Sequence of protein 1:
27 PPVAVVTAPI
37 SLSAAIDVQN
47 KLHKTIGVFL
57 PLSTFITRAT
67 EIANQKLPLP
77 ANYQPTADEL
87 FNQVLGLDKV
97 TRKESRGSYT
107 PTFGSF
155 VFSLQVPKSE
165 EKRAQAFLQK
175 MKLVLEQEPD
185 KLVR

Sequence of protein 2:
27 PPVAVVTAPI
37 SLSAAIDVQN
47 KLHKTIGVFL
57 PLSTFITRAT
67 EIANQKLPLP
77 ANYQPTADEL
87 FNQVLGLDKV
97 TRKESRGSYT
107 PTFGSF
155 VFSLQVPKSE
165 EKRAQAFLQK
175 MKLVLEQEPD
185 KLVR

This data describes a binding interaction between two proteins.

Contacts between the two chains:
Residue K50 in protein 2 is in contact with residue K47 in protein 1 (closest heavy-atom distance 4.5 Å).
Residue G53 in protein 2 contacts residue K47 in protein 1 (closest heavy-atom distance 4.7 Å).
Residue I52 in protein 2 is in contact with residue L48 in protein 1 (closest heavy-atom distance 3.8 Å).
Residue T51 in protein 2 is in contact with residue T51 in protein 1 (closest heavy-atom distance 3.3 Å).
Residue I52 in protein 2 contacts residue K47 in protein 1 (closest heavy-atom distance 3.5 Å).
Residue V54 in protein 2 is in contact with residue V187 in protein 1 (closest heavy-atom distance 3.9 Å).
Residue V54 in protein 2 interacts with residue D184 in protein 1 (closest heavy-atom distance 4.8 Å).
Residue I52 in protein 2 interacts with residue I52 in protein 1 (closest heavy-atom distance 3.7 Å).
Residue T51 in protein 2 interacts with residue K47 in protein 1 (closest heavy-atom distance 2.9 Å).
Residue I52 in protein 2 contacts residue V187 in protein 1 (closest heavy-atom distance 4.5 Å).
Residue G53 in protein 2 interacts with residue D184 in protein 1 (closest heavy-atom distance 3.9 Å).